Interface contacts:
Residue R225 in chain B contacts residue G154 in chain A (closest heavy-atom distance 3.2 Å).
Residue R604 in chain B is in contact with residue P512 in chain A (closest heavy-atom distance 3.9 Å).
Residue L610 in chain B contacts residue Y670 in chain A (closest heavy-atom distance 3.4 Å).
Residue A189 in chain B is in contact with residue W153 in chain A (closest heavy-atom distance 3.5 Å).
Residue T582 in chain B contacts residue R660 in chain A (closest heavy-atom distance 3.5 Å).
Residue V586 in chain B interacts with residue E656 in chain A (closest heavy-atom distance 3.7 Å).
Residue A265 in chain B interacts with residue Q365 in chain A (closest heavy-atom distance 3.6 Å).
Residue T477 in chain B is in contact with residue G364 in chain A (closest heavy-atom distance 3.4 Å).
Residue K231 in chain B contacts residue L274 in chain A (closest heavy-atom distance 2.6 Å).
Residue R263 in chain B contacts residue R272 in chain A (closest heavy-atom distance 3.3 Å).
Residue A472 in chain B contacts residue T369 in chain A (closest heavy-atom distance 4.0 Å).
Residue L475 in chain B is in contact with residue T366 in chain A (closest heavy-atom distance 3.4 Å).
Residue R263 in chain B is in contact with residue T366 in chain A (closest heavy-atom distance 3.7 Å).
Residue T224 in chain B contacts residue Y412 in chain A (closest heavy-atom distance 3.6 Å).
Residue K176 in chain B is in contact with residue V411 in chain A (closest heavy-atom distance 3.9 Å).
Residue P175 in chain B is in contact with residue V411 in chain A (closest heavy-atom distance 3.0 Å).
Residue A472 in chain B is in contact with residue K353 in chain A (closest heavy-atom distance 3.8 Å).
Residue W593 in chain B is in contact with residue D652 in chain A (closest heavy-atom distance 3.2 Å).
Residue W593 in chain B is in contact with residue Q654 in chain A (closest heavy-atom distance 2.9 Å).
Residue Y221 in chain B interacts with residue E324 in chain A (closest heavy-atom distance 2.5 Å).
Residue E190 in chain B contacts residue W153 in chain A (closest heavy-atom distance 3.0 Å).
Residue L606 in chain B interacts with residue L666 in chain A (closest heavy-atom distance 3.7 Å).
Residue R514 in chain B interacts with residue P512 in chain A (closest heavy-atom distance 3.2 Å).
Residue K231 in chain B is in contact with residue N273 in chain A (closest heavy-atom distance 2.3 Å).
Residue E575 in chain B contacts residue Y670 in chain A (closest heavy-atom distance 3.5 Å).
Residue L606 in chain B is in contact with residue A663 in chain A (closest heavy-atom distance 3.5 Å).
Residue L222 in chain B is in contact with residue Y412 in chain A (closest heavy-atom distance 3.9 Å).
Residue E452 in chain B contacts residue K536 in chain A (closest heavy-atom distance 3.4 Å).
Residue R133 in chain B contacts residue E277 in chain A (closest heavy-atom distance 3.5 Å).
Residue T476 in chain B contacts residue G364 in chain A (closest heavy-atom distance 3.0 Å).
Residue K231 in chain B contacts residue P276 in chain A (closest heavy-atom distance 3.6 Å).
Residue F229 in chain B is in contact with residue P276 in chain A (closest heavy-atom distance 3.1 Å).
Residue D579 in chain B is in contact with residue R660 in chain A (closest heavy-atom distance 3.2 Å).
Residue I230 in chain B is in contact with residue P276 in chain A (closest heavy-atom distance 3.7 Å).
Residue Y221 in chain B interacts with residue I322 in chain A (closest heavy-atom distance 3.8 Å).
Residue M177 in chain B is in contact with residue S410 in chain A (closest heavy-atom distance 3.4 Å).
Residue F232 in chain B is in contact with residue V411 in chain A (closest heavy-atom distance 3.7 Å).
Residue K231 in chain B interacts with residue N275 in chain A (closest heavy-atom distance 3.7 Å).
Residue M177 in chain B is in contact with residue Y412 in chain A (closest heavy-atom distance 3.0 Å).
Residue T224 in chain B is in contact with residue I279 in chain A (closest heavy-atom distance 3.6 Å).
Residue F229 in chain B interacts with residue I279 in chain A (closest heavy-atom distance 4.0 Å).
Residue R263 in chain B is in contact with residue H368 in chain A (closest heavy-atom distance 3.8 Å).
Residue R367 in chain B contacts residue L669 in chain A (closest heavy-atom distance 3.4 Å).
Residue R514 in chain B contacts residue G513 in chain A (closest heavy-atom distance 3.8 Å).
Residue E426 in chain B interacts with residue K409 in chain A (closest heavy-atom distance 3.4 Å).
Residue I264 in chain B interacts with residue Q365 in chain A (closest heavy-atom distance 3.4 Å).
Residue T476 in chain B interacts with residue T366 in chain A (closest heavy-atom distance 3.2 Å).
Residue T582 in chain B interacts with residue V667 in chain A (closest heavy-atom distance 3.5 Å).
Residue R367 in chain B is in contact with residue Y670 in chain A (closest heavy-atom distance 3.5 Å).
Residue T582 in chain B contacts residue A663 in chain A (closest heavy-atom distance 3.2 Å).
Residue L607 in chain B interacts with residue Y670 in chain A (closest heavy-atom distance 3.4 Å).
Residue K176 in chain B is in contact with residue S410 in chain A (closest heavy-atom distance 3.7 Å).
Residue R225 in chain B is in contact with residue T155 in chain A (closest heavy-atom distance 3.1 Å).
Residue M369 in chain B contacts residue Y670 in chain A (closest heavy-atom distance 3.3 Å).
Residue F229 in chain B interacts with residue E277 in chain A (closest heavy-atom distance 3.9 Å).
Residue E463 in chain B contacts residue S517 in chain A (closest heavy-atom distance 3.5 Å).
Residue A578 in chain B is in contact with residue V667 in chain A (closest heavy-atom distance 3.3 Å).
Residue R263 in chain B contacts residue Q365 in chain A (closest heavy-atom distance 3.4 Å).
Residue K174 in chain B contacts residue V411 in chain A (closest heavy-atom distance 3.8 Å).
Residue P175 in chain B interacts with residue P276 in chain A (closest heavy-atom distance 3.3 Å).

Sequence of chain A:
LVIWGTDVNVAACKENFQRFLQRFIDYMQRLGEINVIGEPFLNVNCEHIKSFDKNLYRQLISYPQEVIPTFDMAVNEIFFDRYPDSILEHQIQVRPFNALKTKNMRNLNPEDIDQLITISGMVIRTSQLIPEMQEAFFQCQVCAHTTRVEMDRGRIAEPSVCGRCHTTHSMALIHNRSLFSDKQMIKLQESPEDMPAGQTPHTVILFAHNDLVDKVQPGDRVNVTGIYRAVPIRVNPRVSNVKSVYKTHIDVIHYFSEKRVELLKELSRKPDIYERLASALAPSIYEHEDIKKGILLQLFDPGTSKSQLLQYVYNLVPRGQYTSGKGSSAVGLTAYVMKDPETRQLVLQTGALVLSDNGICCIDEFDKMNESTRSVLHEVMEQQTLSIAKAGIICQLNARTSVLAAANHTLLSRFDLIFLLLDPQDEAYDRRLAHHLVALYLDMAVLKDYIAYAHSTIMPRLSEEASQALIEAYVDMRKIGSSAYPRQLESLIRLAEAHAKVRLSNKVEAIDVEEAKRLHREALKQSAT

Sequence of chain B:
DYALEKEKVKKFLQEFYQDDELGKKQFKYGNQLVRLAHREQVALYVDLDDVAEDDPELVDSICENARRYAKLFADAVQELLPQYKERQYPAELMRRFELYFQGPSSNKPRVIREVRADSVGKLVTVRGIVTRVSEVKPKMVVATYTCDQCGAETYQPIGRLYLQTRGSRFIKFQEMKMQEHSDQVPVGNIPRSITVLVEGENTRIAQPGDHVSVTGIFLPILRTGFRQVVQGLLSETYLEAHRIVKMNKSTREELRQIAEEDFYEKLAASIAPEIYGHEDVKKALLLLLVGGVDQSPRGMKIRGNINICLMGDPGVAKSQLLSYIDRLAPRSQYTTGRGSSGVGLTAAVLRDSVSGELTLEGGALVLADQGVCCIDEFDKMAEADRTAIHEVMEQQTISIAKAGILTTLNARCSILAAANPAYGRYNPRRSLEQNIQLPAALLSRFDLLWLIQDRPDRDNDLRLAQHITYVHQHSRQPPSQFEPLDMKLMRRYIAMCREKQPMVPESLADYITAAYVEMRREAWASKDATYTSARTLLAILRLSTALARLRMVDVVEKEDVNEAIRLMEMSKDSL

These two protein chains interact to form a complex.